Sequence of protein 1:
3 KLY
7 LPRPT

Sequence of protein 2:
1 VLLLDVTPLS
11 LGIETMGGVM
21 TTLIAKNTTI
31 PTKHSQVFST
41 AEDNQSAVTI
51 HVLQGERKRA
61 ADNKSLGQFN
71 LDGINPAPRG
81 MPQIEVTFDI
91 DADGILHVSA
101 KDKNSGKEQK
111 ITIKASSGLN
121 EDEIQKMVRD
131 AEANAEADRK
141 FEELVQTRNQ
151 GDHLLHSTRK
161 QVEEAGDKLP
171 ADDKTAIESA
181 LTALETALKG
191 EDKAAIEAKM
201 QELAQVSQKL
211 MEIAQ

Residue-level contacts at the interface:
Residue V37 in protein 2 is in contact with residue K3 in protein 1 (closest heavy-atom distance 4.7 Å).
Residue Q45 in protein 2 contacts residue R9 in protein 1 (closest heavy-atom distance 3.2 Å).
Residue A41 in protein 2 interacts with residue P8 in protein 1 (closest heavy-atom distance 4.5 Å).
Residue I13 in protein 2 interacts with residue L7 in protein 1 (closest heavy-atom distance 3.7 Å).
Residue Q36 in protein 2 contacts residue Y5 in protein 1 (closest heavy-atom distance 3.9 Å).
Residue E14 in protein 2 contacts residue L7 in protein 1 (closest heavy-atom distance 3.6 Å).
Residue V37 in protein 2 is in contact with residue Y5 in protein 1 (closest heavy-atom distance 4.7 Å).
Residue V48 in protein 2 interacts with residue R9 in protein 1 (closest heavy-atom distance 4.6 Å).
Residue T21 in protein 2 contacts residue Y5 in protein 1 (closest heavy-atom distance 3.9 Å).
Residue V86 in protein 2 contacts residue L7 in protein 1 (closest heavy-atom distance 4.7 Å).
Residue V48 in protein 2 interacts with residue P10 in protein 1 (closest heavy-atom distance 4.1 Å).
Residue T49 in protein 2 is in contact with residue P10 in protein 1 (closest heavy-atom distance 3.1 Å).
Residue I84 in protein 2 interacts with residue L7 in protein 1 (closest heavy-atom distance 4.1 Å).
Residue T49 in protein 2 is in contact with residue R9 in protein 1 (closest heavy-atom distance 4.1 Å).
Residue E14 in protein 2 contacts residue P8 in protein 1 (closest heavy-atom distance 3.9 Å).
Residue V48 in protein 2 contacts residue L7 in protein 1 (closest heavy-atom distance 3.7 Å).
Residue S39 in protein 2 is in contact with residue L7 in protein 1 (closest heavy-atom distance 2.7 Å).
Residue S39 in protein 2 interacts with residue L4 in protein 1 (closest heavy-atom distance 4.2 Å).
Residue T49 in protein 2 is in contact with residue P8 in protein 1 (closest heavy-atom distance 3.0 Å).
Residue I50 in protein 2 interacts with residue L7 in protein 1 (closest heavy-atom distance 3.6 Å).
Residue T15 in protein 2 contacts residue Y5 in protein 1 (closest heavy-atom distance 3.7 Å).
Residue V37 in protein 2 contacts residue L4 in protein 1 (closest heavy-atom distance 3.6 Å).
Residue F38 in protein 2 contacts residue Y5 in protein 1 (closest heavy-atom distance 3.4 Å).
Residue Q45 in protein 2 is in contact with residue L7 in protein 1 (closest heavy-atom distance 3.0 Å).
Residue V48 in protein 2 is in contact with residue P8 in protein 1 (closest heavy-atom distance 3.4 Å).
Residue T49 in protein 2 interacts with residue L7 in protein 1 (closest heavy-atom distance 4.4 Å).
Residue T49 in protein 2 is in contact with residue T11 in protein 1 (closest heavy-atom distance 4.4 Å).
Residue T15 in protein 2 interacts with residue L7 in protein 1 (closest heavy-atom distance 4.2 Å).
Residue M16 in protein 2 is in contact with residue P8 in protein 1 (closest heavy-atom distance 4.5 Å).
Residue T15 in protein 2 is in contact with residue P8 in protein 1 (closest heavy-atom distance 4.6 Å).
Residue T40 in protein 2 interacts with residue L7 in protein 1 (closest heavy-atom distance 4.2 Å).
Residue Q36 in protein 2 contacts residue K3 in protein 1 (closest heavy-atom distance 4.2 Å).
Residue A47 in protein 2 interacts with residue R9 in protein 1 (closest heavy-atom distance 3.6 Å).
Residue A47 in protein 2 interacts with residue P10 in protein 1 (closest heavy-atom distance 3.6 Å).
Residue S39 in protein 2 is in contact with residue Y5 in protein 1 (closest heavy-atom distance 3.1 Å).
Residue Q45 in protein 2 contacts residue P8 in protein 1 (closest heavy-atom distance 3.3 Å).
Residue A47 in protein 2 contacts residue P8 in protein 1 (closest heavy-atom distance 4.1 Å).
Residue F38 in protein 2 interacts with residue L7 in protein 1 (closest heavy-atom distance 3.6 Å).
Residue M16 in protein 2 interacts with residue L7 in protein 1 (closest heavy-atom distance 4.7 Å).
Residue F38 in protein 2 interacts with residue L4 in protein 1 (closest heavy-atom distance 4.1 Å).
Residue G80 in protein 2 contacts residue L4 in protein 1 (closest heavy-atom distance 3.4 Å).
Residue N70 in protein 2 is in contact with residue P10 in protein 1 (closest heavy-atom distance 3.8 Å).
Residue A41 in protein 2 contacts residue L7 in protein 1 (closest heavy-atom distance 3.3 Å).

The following describes two proteins that form a bound complex.